These two protein chains interact to form a complex.

Residue-level contacts at the interface:
Residue V62 in chain A contacts residue A9 in chain B (closest heavy-atom distance 3.7 Å).
Residue Q6 in chain A interacts with residue I6 in chain B (closest heavy-atom distance 3.6 Å).
Residue F51 in chain A contacts residue I6 in chain B (closest heavy-atom distance 3.8 Å).
Residue Q6 in chain A interacts with residue L7 in chain B (closest heavy-atom distance 3.3 Å).
Residue A49 in chain A interacts with residue I4 in chain B (closest heavy-atom distance 4.5 Å).
Residue R47 in chain A is in contact with residue G1 in chain B (closest heavy-atom distance 4.0 Å).
Residue V62 in chain A contacts residue A10 in chain B (closest heavy-atom distance 3.8 Å).
Residue F51 in chain A interacts with residue G5 in chain B (closest heavy-atom distance 4.7 Å).
Residue S50 in chain A is in contact with residue E2 in chain B (closest heavy-atom distance 2.8 Å).
Residue D63 in chain A contacts residue A9 in chain B (closest heavy-atom distance 3.8 Å).
Residue I69 in chain A is in contact with residue D15 in chain B (closest heavy-atom distance 3.2 Å).
Residue N66 in chain A contacts residue V12 in chain B (closest heavy-atom distance 2.9 Å).
Residue N66 in chain A interacts with residue A10 in chain B (closest heavy-atom distance 3.1 Å).
Residue E8 in chain A is in contact with residue A9 in chain B (closest heavy-atom distance 4.4 Å).
Residue A49 in chain A is in contact with residue E2 in chain B (closest heavy-atom distance 3.2 Å).
Residue F51 in chain A interacts with residue L3 in chain B (closest heavy-atom distance 3.8 Å).
Residue F19 in chain A contacts residue I6 in chain B (closest heavy-atom distance 3.0 Å).
Residue I69 in chain A interacts with residue V12 in chain B (closest heavy-atom distance 3.9 Å).
Residue S50 in chain A is in contact with residue L3 in chain B (closest heavy-atom distance 3.1 Å).
Residue N66 in chain A interacts with residue K11 in chain B (closest heavy-atom distance 3.7 Å).
Residue F48 in chain A is in contact with residue G1 in chain B (closest heavy-atom distance 3.9 Å).
Residue G55 in chain A interacts with residue I6 in chain B (closest heavy-atom distance 3.6 Å).
Residue F48 in chain A contacts residue E2 in chain B (closest heavy-atom distance 3.5 Å).
Residue S50 in chain A is in contact with residue G1 in chain B (closest heavy-atom distance 3.3 Å).
Residue R73 in chain A is in contact with residue P13 in chain B (closest heavy-atom distance 4.2 Å).
Residue A65 in chain A contacts residue K11 in chain B (closest heavy-atom distance 4.3 Å).
Residue A56 in chain A interacts with residue I6 in chain B (closest heavy-atom distance 4.0 Å).
Residue G46 in chain A contacts residue G1 in chain B (closest heavy-atom distance 4.6 Å).
Residue F29 in chain A interacts with residue I4 in chain B (closest heavy-atom distance 4.7 Å).
Residue S50 in chain A contacts residue I4 in chain B (closest heavy-atom distance 3.0 Å).
Residue V62 in chain A contacts residue K11 in chain B (closest heavy-atom distance 4.0 Å).
Residue N59 in chain A is in contact with residue N8 in chain B (closest heavy-atom distance 3.5 Å).
Residue I69 in chain A is in contact with residue A14 in chain B (closest heavy-atom distance 4.8 Å).
Residue F21 in chain A interacts with residue G5 in chain B (closest heavy-atom distance 3.6 Å).
Residue F21 in chain A contacts residue I6 in chain B (closest heavy-atom distance 4.7 Å).
Residue R73 in chain A interacts with residue V12 in chain B (closest heavy-atom distance 4.5 Å).
Residue N59 in chain A contacts residue I6 in chain B (closest heavy-atom distance 4.0 Å).
Residue I69 in chain A contacts residue P13 in chain B (closest heavy-atom distance 3.8 Å).
Residue F51 in chain A is in contact with residue I4 in chain B (closest heavy-atom distance 3.2 Å).
Residue A49 in chain A contacts residue G1 in chain B (closest heavy-atom distance 3.7 Å).
Residue E52 in chain A is in contact with residue L3 in chain B (closest heavy-atom distance 3.9 Å).
Residue N59 in chain A is in contact with residue A9 in chain B (closest heavy-atom distance 3.1 Å).
Residue Q6 in chain A contacts residue G5 in chain B (closest heavy-atom distance 4.7 Å).
Residue N59 in chain A contacts residue L7 in chain B (closest heavy-atom distance 3.0 Å).
Residue K72 in chain A interacts with residue D15 in chain B (closest heavy-atom distance 3.6 Å).
Residue E8 in chain A interacts with residue L7 in chain B (closest heavy-atom distance 4.7 Å).
Residue F21 in chain A interacts with residue I4 in chain B (closest heavy-atom distance 3.8 Å).

Sequence of chain A:
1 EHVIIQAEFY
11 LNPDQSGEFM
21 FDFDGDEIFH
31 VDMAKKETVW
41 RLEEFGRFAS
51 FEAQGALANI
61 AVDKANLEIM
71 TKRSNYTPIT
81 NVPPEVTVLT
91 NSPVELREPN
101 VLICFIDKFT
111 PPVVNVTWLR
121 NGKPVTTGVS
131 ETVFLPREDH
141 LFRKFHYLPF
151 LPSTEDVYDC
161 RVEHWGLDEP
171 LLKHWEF

Sequence of chain B:
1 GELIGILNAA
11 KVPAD